This data describes a binding interaction between two proteins.

Sequence of the second protein:
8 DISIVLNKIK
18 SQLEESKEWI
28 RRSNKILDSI

Residue-level contacts at the interface:
Residue A20 in the first protein is in contact with residue S23 in the second protein (closest heavy-atom distance 2.8 Å).
Residue K9 in the first protein interacts with residue I37 in the second protein (closest heavy-atom distance 3.7 Å).
Residue V21 in the first protein is in contact with residue S23 in the second protein (closest heavy-atom distance 4.7 Å).
Residue S23 in the first protein interacts with residue E22 in the second protein (closest heavy-atom distance 4.0 Å).
Residue S27 in the first protein is in contact with residue I16 in the second protein (closest heavy-atom distance 3.8 Å).
Residue V24 in the first protein contacts residue L20 in the second protein (closest heavy-atom distance 5.0 Å).
Residue D16 in the first protein interacts with residue I33 in the second protein (closest heavy-atom distance 3.4 Å).
Residue E12 in the first protein is in contact with residue I33 in the second protein (closest heavy-atom distance 3.8 Å).
Residue A13 in the first protein is in contact with residue L34 in the second protein (closest heavy-atom distance 3.8 Å).
Residue S23 in the first protein is in contact with residue W26 in the second protein (closest heavy-atom distance 4.1 Å).
Residue D16 in the first protein contacts residue R29 in the second protein (closest heavy-atom distance 3.6 Å).
Residue K9 in the first protein is in contact with residue I33 in the second protein (closest heavy-atom distance 3.3 Å).
Residue T17 in the first protein is in contact with residue W26 in the second protein (closest heavy-atom distance 4.7 Å).
Residue S27 in the first protein interacts with residue L20 in the second protein (closest heavy-atom distance 3.8 Å).
Residue A13 in the first protein is in contact with residue S30 in the second protein (closest heavy-atom distance 3.0 Å).
Residue K19 in the first protein contacts residue W26 in the second protein (closest heavy-atom distance 3.5 Å).
Residue V33 in the first protein interacts with residue V12 in the second protein (closest heavy-atom distance 4.1 Å).
Residue S37 in the first protein interacts with residue I9 in the second protein (closest heavy-atom distance 3.4 Å).
Residue D16 in the first protein interacts with residue I27 in the second protein (closest heavy-atom distance 4.9 Å).
Residue A20 in the first protein contacts residue W26 in the second protein (closest heavy-atom distance 3.7 Å).
Residue A34 in the first protein contacts residue L13 in the second protein (closest heavy-atom distance 4.2 Å).
Residue S23 in the first protein interacts with residue Q19 in the second protein (closest heavy-atom distance 3.6 Å).
Residue A20 in the first protein interacts with residue I27 in the second protein (closest heavy-atom distance 3.5 Å).
Residue T17 in the first protein contacts residue S30 in the second protein (closest heavy-atom distance 3.0 Å).
Residue A34 in the first protein contacts residue V12 in the second protein (closest heavy-atom distance 4.1 Å).
Residue N30 in the first protein is in contact with residue K15 in the second protein (closest heavy-atom distance 4.2 Å).
Residue N30 in the first protein interacts with residue Q19 in the second protein (closest heavy-atom distance 3.0 Å).
Residue V24 in the first protein interacts with residue S23 in the second protein (closest heavy-atom distance 3.5 Å).
Residue D6 in the first protein contacts residue S36 in the second protein (closest heavy-atom distance 4.9 Å).
Residue D16 in the first protein interacts with residue W26 in the second protein (closest heavy-atom distance 3.5 Å).
Residue A34 in the first protein is in contact with residue I9 in the second protein (closest heavy-atom distance 4.8 Å).
Residue N30 in the first protein contacts residue I16 in the second protein (closest heavy-atom distance 3.5 Å).
Residue I14 in the first protein is in contact with residue S30 in the second protein (closest heavy-atom distance 4.8 Å).
Residue L10 in the first protein is in contact with residue L34 in the second protein (closest heavy-atom distance 4.2 Å).
Residue L10 in the first protein interacts with residue I37 in the second protein (closest heavy-atom distance 3.5 Å).
Residue V38 in the first protein is in contact with residue I9 in the second protein (closest heavy-atom distance 4.2 Å).
Residue S26 in the first protein contacts residue Q19 in the second protein (closest heavy-atom distance 3.3 Å).
Residue L31 in the first protein interacts with residue I16 in the second protein (closest heavy-atom distance 3.6 Å).
Residue S37 in the first protein contacts residue D8 in the second protein (closest heavy-atom distance 4.7 Å).
Residue D6 in the first protein interacts with residue I37 in the second protein (closest heavy-atom distance 3.6 Å).
Residue A13 in the first protein contacts residue I33 in the second protein (closest heavy-atom distance 3.9 Å).
Residue K9 in the first protein interacts with residue S36 in the second protein (closest heavy-atom distance 3.0 Å).
Residue N30 in the first protein is in contact with residue V12 in the second protein (closest heavy-atom distance 3.4 Å).
Residue Y41 in the first protein contacts residue I9 in the second protein (closest heavy-atom distance 5.0 Å).
Residue S23 in the first protein interacts with residue S23 in the second protein (closest heavy-atom distance 3.6 Å).
Residue S27 in the first protein contacts residue Q19 in the second protein (closest heavy-atom distance 3.2 Å).
Residue D16 in the first protein is in contact with residue S30 in the second protein (closest heavy-atom distance 3.9 Å).
Residue A34 in the first protein interacts with residue I16 in the second protein (closest heavy-atom distance 4.7 Å).
Residue T17 in the first protein is in contact with residue I27 in the second protein (closest heavy-atom distance 4.3 Å).

Sequence of the first protein:
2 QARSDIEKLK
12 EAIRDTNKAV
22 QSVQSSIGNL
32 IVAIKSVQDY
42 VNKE